This data describes a binding interaction between two proteins.

Sequence of protein 2:
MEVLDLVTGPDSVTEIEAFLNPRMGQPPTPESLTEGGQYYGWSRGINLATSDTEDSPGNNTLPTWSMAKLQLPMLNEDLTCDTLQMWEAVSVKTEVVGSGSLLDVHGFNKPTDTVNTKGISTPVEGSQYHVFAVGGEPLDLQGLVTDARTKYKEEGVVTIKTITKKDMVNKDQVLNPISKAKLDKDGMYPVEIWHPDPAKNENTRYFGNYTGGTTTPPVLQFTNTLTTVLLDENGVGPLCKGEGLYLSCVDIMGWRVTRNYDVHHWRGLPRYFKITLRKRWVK

Sequence of protein 1:
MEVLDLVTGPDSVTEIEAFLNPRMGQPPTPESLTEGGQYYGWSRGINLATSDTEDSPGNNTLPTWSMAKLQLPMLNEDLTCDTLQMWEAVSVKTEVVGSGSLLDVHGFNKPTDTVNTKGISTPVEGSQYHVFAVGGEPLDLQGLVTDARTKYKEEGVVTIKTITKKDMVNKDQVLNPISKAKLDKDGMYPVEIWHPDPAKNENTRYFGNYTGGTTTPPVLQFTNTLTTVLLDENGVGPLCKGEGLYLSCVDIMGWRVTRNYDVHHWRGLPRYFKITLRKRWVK

Interface contacts:
Residue F108 in protein 1 is in contact with residue S51 in protein 2 (closest heavy-atom distance 3.5 Å).
Residue S101 in protein 1 is in contact with residue E192 in protein 2 (closest heavy-atom distance 3.3 Å).
Residue H106 in protein 1 is in contact with residue D55 in protein 2 (closest heavy-atom distance 2.9 Å).
Residue F222 in protein 1 is in contact with residue G208 in protein 2 (closest heavy-atom distance 2.6 Å).
Residue S101 in protein 1 interacts with residue H195 in protein 2 (closest heavy-atom distance 3.3 Å).
Residue N224 in protein 1 interacts with residue T204 in protein 2 (closest heavy-atom distance 2.9 Å).
Residue F108 in protein 1 is in contact with residue T50 in protein 2 (closest heavy-atom distance 3.4 Å).
Residue H106 in protein 1 interacts with residue L48 in protein 2 (closest heavy-atom distance 3.3 Å).
Residue H106 in protein 1 contacts residue P57 in protein 2 (closest heavy-atom distance 3.5 Å).
Residue P123 in protein 1 interacts with residue T214 in protein 2 (closest heavy-atom distance 3.4 Å).
Residue P218 in protein 1 contacts residue T211 in protein 2 (closest heavy-atom distance 3.4 Å).
Residue D104 in protein 1 contacts residue T146 in protein 2 (closest heavy-atom distance 3.4 Å).
Residue P218 in protein 1 contacts residue G212 in protein 2 (closest heavy-atom distance 2.7 Å).
Residue K118 in protein 1 interacts with residue Y261 in protein 2 (closest heavy-atom distance 3.2 Å).
Residue G41 in protein 1 is in contact with residue V174 in protein 2 (closest heavy-atom distance 3.4 Å).
Residue L220 in protein 1 is in contact with residue N209 in protein 2 (closest heavy-atom distance 3.2 Å).
Residue S101 in protein 1 interacts with residue L144 in protein 2 (closest heavy-atom distance 3.4 Å).
Residue G119 in protein 1 contacts residue Y261 in protein 2 (closest heavy-atom distance 3.5 Å).
Residue P28 in protein 1 interacts with residue N170 in protein 2 (closest heavy-atom distance 2.9 Å).
Residue T225 in protein 1 is in contact with residue F207 in protein 2 (closest heavy-atom distance 3.5 Å).
Residue N224 in protein 1 interacts with residue R205 in protein 2 (closest heavy-atom distance 3.1 Å).
Residue Q38 in protein 1 interacts with residue Q173 in protein 2 (closest heavy-atom distance 2.9 Å).
Residue R267 in protein 1 is in contact with residue Q173 in protein 2 (closest heavy-atom distance 2.9 Å).
Residue N224 in protein 1 is in contact with residue Y206 in protein 2 (closest heavy-atom distance 2.9 Å).
Residue R267 in protein 1 contacts residue V145 in protein 2 (closest heavy-atom distance 3.0 Å).
Residue P217 in protein 1 contacts residue G212 in protein 2 (closest heavy-atom distance 3.5 Å).
Residue E95 in protein 1 is in contact with residue Y206 in protein 2 (closest heavy-atom distance 2.8 Å).
Residue N21 in protein 1 contacts residue V174 in protein 2 (closest heavy-atom distance 3.2 Å).
Residue G37 in protein 1 is in contact with residue N170 in protein 2 (closest heavy-atom distance 3.0 Å).
Residue F222 in protein 1 interacts with residue Y129 in protein 2 (closest heavy-atom distance 3.4 Å).
Residue T223 in protein 1 contacts residue Y206 in protein 2 (closest heavy-atom distance 2.7 Å).
Residue Y272 in protein 1 is in contact with residue P198 in protein 2 (closest heavy-atom distance 3.3 Å).
Residue H106 in protein 1 interacts with residue A49 in protein 2 (closest heavy-atom distance 2.8 Å).
Residue Y40 in protein 1 interacts with residue V174 in protein 2 (closest heavy-atom distance 3.3 Å).
Residue S99 in protein 1 is in contact with residue Y210 in protein 2 (closest heavy-atom distance 3.5 Å).
Residue V97 in protein 1 is in contact with residue P198 in protein 2 (closest heavy-atom distance 3.4 Å).
Residue P270 in protein 1 interacts with residue L144 in protein 2 (closest heavy-atom distance 3.5 Å).
Residue I120 in protein 1 interacts with residue H264 in protein 2 (closest heavy-atom distance 3.3 Å).
Residue L102 in protein 1 is in contact with residue Y210 in protein 2 (closest heavy-atom distance 3.2 Å).
Residue H106 in protein 1 is in contact with residue E192 in protein 2 (closest heavy-atom distance 2.6 Å).
Residue D104 in protein 1 interacts with residue E192 in protein 2 (closest heavy-atom distance 3.2 Å).
Residue Q221 in protein 1 interacts with residue G208 in protein 2 (closest heavy-atom distance 3.3 Å).
Residue L220 in protein 1 is in contact with residue Y210 in protein 2 (closest heavy-atom distance 2.7 Å).
Residue L103 in protein 1 is in contact with residue W266 in protein 2 (closest heavy-atom distance 3.2 Å).
Residue T223 in protein 1 interacts with residue F207 in protein 2 (closest heavy-atom distance 3.4 Å).
Residue G100 in protein 1 is in contact with residue E192 in protein 2 (closest heavy-atom distance 3.2 Å).
Residue N224 in protein 1 is in contact with residue N201 in protein 2 (closest heavy-atom distance 3.3 Å).
Residue V219 in protein 1 is in contact with residue Y210 in protein 2 (closest heavy-atom distance 3.2 Å).
Residue S101 in protein 1 is in contact with residue T146 in protein 2 (closest heavy-atom distance 2.7 Å).
Residue D113 in protein 1 contacts residue D262 in protein 2 (closest heavy-atom distance 3.4 Å).
Residue F108 in protein 1 contacts residue A49 in protein 2 (closest heavy-atom distance 3.5 Å).
Residue N21 in protein 1 interacts with residue L175 in protein 2 (closest heavy-atom distance 2.8 Å).
Residue E31 in protein 1 contacts residue N170 in protein 2 (closest heavy-atom distance 3.5 Å).
Residue W42 in protein 1 is in contact with residue T146 in protein 2 (closest heavy-atom distance 3.4 Å).
Residue H106 in protein 1 contacts residue N47 in protein 2 (closest heavy-atom distance 3.4 Å).
Residue Y40 in protein 1 interacts with residue N170 in protein 2 (closest heavy-atom distance 3.5 Å).
Residue G119 in protein 1 interacts with residue D262 in protein 2 (closest heavy-atom distance 3.2 Å).
Residue I120 in protein 1 interacts with residue W255 in protein 2 (closest heavy-atom distance 3.4 Å).
Residue L33 in protein 1 contacts residue R149 in protein 2 (closest heavy-atom distance 3.4 Å).
Residue Y40 in protein 1 contacts residue Q173 in protein 2 (closest heavy-atom distance 2.8 Å).